Sequence of the second protein:
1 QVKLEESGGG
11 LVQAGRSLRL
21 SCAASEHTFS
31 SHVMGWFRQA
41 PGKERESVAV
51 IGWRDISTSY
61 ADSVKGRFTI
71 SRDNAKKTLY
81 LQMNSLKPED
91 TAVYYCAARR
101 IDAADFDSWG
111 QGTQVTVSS

Sequence of the first protein:
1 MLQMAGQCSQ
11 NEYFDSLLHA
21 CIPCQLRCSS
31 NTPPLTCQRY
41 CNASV

The following describes two proteins that form a bound complex.

Residue-level contacts at the interface:
Residue A61 in the second protein is in contact with residue Q3 in the first protein (closest heavy-atom distance 5.0 Å).
Residue T58 in the second protein contacts residue Q3 in the first protein (closest heavy-atom distance 4.3 Å).
Residue Y60 in the second protein interacts with residue Q3 in the first protein (closest heavy-atom distance 2.8 Å).
Residue R99 in the second protein contacts residue L17 in the first protein (closest heavy-atom distance 3.0 Å).
Residue S59 in the second protein interacts with residue L2 in the first protein (closest heavy-atom distance 4.2 Å).
Residue V33 in the second protein interacts with residue H19 in the first protein (closest heavy-atom distance 4.2 Å).
Residue Y60 in the second protein is in contact with residue M1 in the first protein (closest heavy-atom distance 4.3 Å).
Residue S59 in the second protein interacts with residue H19 in the first protein (closest heavy-atom distance 2.6 Å).
Residue A49 in the second protein interacts with residue L2 in the first protein (closest heavy-atom distance 4.5 Å).
Residue I101 in the second protein interacts with residue L17 in the first protein (closest heavy-atom distance 3.4 Å).
Residue W53 in the second protein is in contact with residue I22 in the first protein (closest heavy-atom distance 4.3 Å).
Residue Y60 in the second protein interacts with residue L2 in the first protein (closest heavy-atom distance 3.4 Å).
Residue A61 in the second protein contacts residue L2 in the first protein (closest heavy-atom distance 3.8 Å).
Residue V50 in the second protein interacts with residue H19 in the first protein (closest heavy-atom distance 3.4 Å).
Residue W53 in the second protein is in contact with residue H19 in the first protein (closest heavy-atom distance 4.3 Å).
Residue A103 in the second protein contacts residue L17 in the first protein (closest heavy-atom distance 4.0 Å).
Residue S59 in the second protein is in contact with residue Q3 in the first protein (closest heavy-atom distance 3.4 Å).
Residue W53 in the second protein is in contact with residue A20 in the first protein (closest heavy-atom distance 4.5 Å).
Residue A104 in the second protein interacts with residue L17 in the first protein (closest heavy-atom distance 4.1 Å).
Residue S47 in the second protein interacts with residue L2 in the first protein (closest heavy-atom distance 3.5 Å).
Residue G52 in the second protein interacts with residue L18 in the first protein (closest heavy-atom distance 3.8 Å).
Residue S57 in the second protein is in contact with residue A20 in the first protein (closest heavy-atom distance 3.3 Å).
Residue S57 in the second protein is in contact with residue M4 in the first protein (closest heavy-atom distance 4.0 Å).
Residue V33 in the second protein is in contact with residue L17 in the first protein (closest heavy-atom distance 3.8 Å).
Residue T58 in the second protein interacts with residue A5 in the first protein (closest heavy-atom distance 4.1 Å).
Residue S59 in the second protein is in contact with residue M4 in the first protein (closest heavy-atom distance 3.3 Å).
Residue V50 in the second protein contacts residue L2 in the first protein (closest heavy-atom distance 3.9 Å).
Residue D102 in the second protein is in contact with residue L17 in the first protein (closest heavy-atom distance 3.8 Å).
Residue V48 in the second protein interacts with residue L2 in the first protein (closest heavy-atom distance 4.0 Å).
Residue T58 in the second protein contacts residue M4 in the first protein (closest heavy-atom distance 2.8 Å).
Residue I56 in the second protein is in contact with residue C21 in the first protein (closest heavy-atom distance 3.9 Å).
Residue R99 in the second protein contacts residue S16 in the first protein (closest heavy-atom distance 3.1 Å).
Residue D62 in the second protein is in contact with residue L2 in the first protein (closest heavy-atom distance 4.4 Å).
Residue E46 in the second protein contacts residue M1 in the first protein (closest heavy-atom distance 3.5 Å).
Residue W53 in the second protein is in contact with residue L18 in the first protein (closest heavy-atom distance 3.2 Å).
Residue V33 in the second protein contacts residue L18 in the first protein (closest heavy-atom distance 3.7 Å).
Residue I51 in the second protein interacts with residue H19 in the first protein (closest heavy-atom distance 4.7 Å).
Residue D62 in the second protein contacts residue M1 in the first protein (closest heavy-atom distance 3.4 Å).
Residue S59 in the second protein interacts with residue F14 in the first protein (closest heavy-atom distance 4.8 Å).
Residue A61 in the second protein is in contact with residue M1 in the first protein (closest heavy-atom distance 3.8 Å).
Residue Y60 in the second protein contacts residue M4 in the first protein (closest heavy-atom distance 4.7 Å).
Residue T58 in the second protein is in contact with residue H19 in the first protein (closest heavy-atom distance 4.9 Å).
Residue R99 in the second protein contacts residue H19 in the first protein (closest heavy-atom distance 4.2 Å).
Residue R99 in the second protein interacts with residue L18 in the first protein (closest heavy-atom distance 5.0 Å).
Residue S63 in the second protein interacts with residue M1 in the first protein (closest heavy-atom distance 3.6 Å).
Residue I101 in the second protein is in contact with residue L18 in the first protein (closest heavy-atom distance 3.7 Å).
Residue G52 in the second protein is in contact with residue H19 in the first protein (closest heavy-atom distance 3.6 Å).
Residue S57 in the second protein is in contact with residue F14 in the first protein (closest heavy-atom distance 4.0 Å).
Residue S57 in the second protein is in contact with residue H19 in the first protein (closest heavy-atom distance 3.9 Å).
Residue S57 in the second protein is in contact with residue C21 in the first protein (closest heavy-atom distance 3.2 Å).
Residue I56 in the second protein is in contact with residue A20 in the first protein (closest heavy-atom distance 3.8 Å).